Sequence of the second protein:
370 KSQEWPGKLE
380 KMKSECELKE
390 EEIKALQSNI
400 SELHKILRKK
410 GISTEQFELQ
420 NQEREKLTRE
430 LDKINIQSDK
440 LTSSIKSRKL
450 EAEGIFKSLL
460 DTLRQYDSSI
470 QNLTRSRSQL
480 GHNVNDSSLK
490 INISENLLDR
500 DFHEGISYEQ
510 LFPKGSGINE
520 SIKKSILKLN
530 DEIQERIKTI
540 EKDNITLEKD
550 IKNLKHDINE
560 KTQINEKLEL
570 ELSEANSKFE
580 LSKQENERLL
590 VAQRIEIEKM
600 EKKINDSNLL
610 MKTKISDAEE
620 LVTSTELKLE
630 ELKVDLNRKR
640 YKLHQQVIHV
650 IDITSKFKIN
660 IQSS

Sequence of the first protein:
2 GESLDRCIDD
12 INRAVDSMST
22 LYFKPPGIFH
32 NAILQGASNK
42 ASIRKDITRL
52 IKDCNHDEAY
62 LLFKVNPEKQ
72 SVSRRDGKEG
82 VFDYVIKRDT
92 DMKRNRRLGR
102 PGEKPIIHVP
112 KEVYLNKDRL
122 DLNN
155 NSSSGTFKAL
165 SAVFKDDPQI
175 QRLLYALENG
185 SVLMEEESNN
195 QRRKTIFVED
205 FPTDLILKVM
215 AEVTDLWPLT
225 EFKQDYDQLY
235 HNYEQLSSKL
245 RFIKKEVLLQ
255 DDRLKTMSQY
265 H

The following describes two proteins that form a bound complex.

Residue-level contacts at the interface:
Residue S572 in the second protein interacts with residue F201 in the first protein (closest heavy-atom distance 3.7 Å).
Residue E568 in the second protein interacts with residue S185 in the first protein (closest heavy-atom distance 4.8 Å).